Sequence of protein 2:
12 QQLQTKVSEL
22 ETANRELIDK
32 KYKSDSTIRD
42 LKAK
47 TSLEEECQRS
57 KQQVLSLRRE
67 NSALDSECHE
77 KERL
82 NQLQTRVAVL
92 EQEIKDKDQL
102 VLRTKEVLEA

Residue-level contacts at the interface:
Residue I95 in protein 2 is in contact with residue E94 in protein 1 (closest heavy-atom distance 3.8 Å).
Residue Q12 in protein 2 interacts with residue Q15 in protein 1 (closest heavy-atom distance 3.4 Å).
Residue L21 in protein 2 is in contact with residue L21 in protein 1 (closest heavy-atom distance 3.3 Å).
Residue N67 in protein 2 contacts residue E66 in protein 1 (closest heavy-atom distance 2.8 Å).
Residue E22 in protein 2 interacts with residue L21 in protein 1 (closest heavy-atom distance 3.7 Å).
Residue K17 in protein 2 contacts residue V18 in protein 1 (closest heavy-atom distance 3.7 Å).
Residue L70 in protein 2 contacts residue L70 in protein 1 (closest heavy-atom distance 3.7 Å).
Residue N25 in protein 2 contacts residue N25 in protein 1 (closest heavy-atom distance 3.1 Å).
Residue K77 in protein 2 is in contact with residue K77 in protein 1 (closest heavy-atom distance 3.7 Å).
Residue C74 in protein 2 interacts with residue K77 in protein 1 (closest heavy-atom distance 3.1 Å).
Residue I39 in protein 2 is in contact with residue I39 in protein 1 (closest heavy-atom distance 3.5 Å).
Residue Q59 in protein 2 contacts residue V60 in protein 1 (closest heavy-atom distance 3.6 Å).
Residue D99 in protein 2 contacts residue K98 in protein 1 (closest heavy-atom distance 3.1 Å).
Residue K77 in protein 2 is in contact with residue E78 in protein 1 (closest heavy-atom distance 3.6 Å).
Residue K77 in protein 2 interacts with residue C74 in protein 1 (closest heavy-atom distance 3.4 Å).
Residue C74 in protein 2 interacts with residue C74 in protein 1 (closest heavy-atom distance 3.0 Å).
Residue N25 in protein 2 is in contact with residue A24 in protein 1 (closest heavy-atom distance 3.5 Å).
Residue V60 in protein 2 interacts with residue V60 in protein 1 (closest heavy-atom distance 3.5 Å).
Residue L28 in protein 2 is in contact with residue N25 in protein 1 (closest heavy-atom distance 3.0 Å).
Residue L70 in protein 2 contacts residue N67 in protein 1 (closest heavy-atom distance 3.6 Å).
Residue L49 in protein 2 interacts with residue L49 in protein 1 (closest heavy-atom distance 3.8 Å).
Residue K98 in protein 2 is in contact with residue D99 in protein 1 (closest heavy-atom distance 2.9 Å).
Residue K17 in protein 2 is in contact with residue E22 in protein 1 (closest heavy-atom distance 2.9 Å).
Residue I95 in protein 2 contacts residue I95 in protein 1 (closest heavy-atom distance 3.8 Å).
Residue C53 in protein 2 contacts residue L49 in protein 1 (closest heavy-atom distance 3.6 Å).
Residue V60 in protein 2 interacts with residue Q59 in protein 1 (closest heavy-atom distance 3.2 Å).
Residue Q85 in protein 2 is in contact with residue L84 in protein 1 (closest heavy-atom distance 3.8 Å).
Residue L91 in protein 2 contacts residue I95 in protein 1 (closest heavy-atom distance 3.4 Å).
Residue L91 in protein 2 is in contact with residue E92 in protein 1 (closest heavy-atom distance 3.8 Å).
Residue E92 in protein 2 interacts with residue R87 in protein 1 (closest heavy-atom distance 3.2 Å).
Residue L63 in protein 2 is in contact with residue N67 in protein 1 (closest heavy-atom distance 3.5 Å).
Residue V88 in protein 2 interacts with residue V88 in protein 1 (closest heavy-atom distance 3.8 Å).
Residue E50 in protein 2 interacts with residue L49 in protein 1 (closest heavy-atom distance 3.6 Å).
Residue C74 in protein 2 interacts with residue L70 in protein 1 (closest heavy-atom distance 3.5 Å).
Residue N67 in protein 2 is in contact with residue L70 in protein 1 (closest heavy-atom distance 3.0 Å).
Residue Q59 in protein 2 interacts with residue R64 in protein 1 (closest heavy-atom distance 3.0 Å).
Residue I95 in protein 2 contacts residue L91 in protein 1 (closest heavy-atom distance 3.7 Å).
Residue V18 in protein 2 is in contact with residue V18 in protein 1 (closest heavy-atom distance 3.6 Å).
Residue Q15 in protein 2 contacts residue L14 in protein 1 (closest heavy-atom distance 3.0 Å).
Residue V60 in protein 2 interacts with residue L63 in protein 1 (closest heavy-atom distance 3.7 Å).
Residue E78 in protein 2 is in contact with residue K77 in protein 1 (closest heavy-atom distance 3.1 Å).
Residue C53 in protein 2 is in contact with residue C53 in protein 1 (closest heavy-atom distance 2.1 Å).
Residue I95 in protein 2 is in contact with residue K98 in protein 1 (closest heavy-atom distance 3.8 Å).
Residue E94 in protein 2 interacts with residue I95 in protein 1 (closest heavy-atom distance 3.4 Å).
Residue E66 in protein 2 interacts with residue N67 in protein 1 (closest heavy-atom distance 3.4 Å).
Residue L63 in protein 2 is in contact with residue R64 in protein 1 (closest heavy-atom distance 3.8 Å).
Residue L49 in protein 2 is in contact with residue C53 in protein 1 (closest heavy-atom distance 3.4 Å).
Residue L63 in protein 2 interacts with residue V60 in protein 1 (closest heavy-atom distance 3.6 Å).
Residue R87 in protein 2 is in contact with residue E92 in protein 1 (closest heavy-atom distance 3.4 Å).
Residue L84 in protein 2 is in contact with residue L84 in protein 1 (closest heavy-atom distance 3.8 Å).
Residue L21 in protein 2 contacts residue V18 in protein 1 (closest heavy-atom distance 3.4 Å).
Residue E73 in protein 2 contacts residue C74 in protein 1 (closest heavy-atom distance 3.8 Å).
Residue I39 in protein 2 interacts with residue S35 in protein 1 (closest heavy-atom distance 3.7 Å).
Residue N25 in protein 2 interacts with residue L21 in protein 1 (closest heavy-atom distance 3.3 Å).
Residue L42 in protein 2 is in contact with residue L42 in protein 1 (closest heavy-atom distance 3.7 Å).
Residue V102 in protein 2 interacts with residue V102 in protein 1 (closest heavy-atom distance 3.8 Å).
Residue N67 in protein 2 interacts with residue N67 in protein 1 (closest heavy-atom distance 3.3 Å).
Residue S56 in protein 2 is in contact with residue S56 in protein 1 (closest heavy-atom distance 3.1 Å).
Residue R64 in protein 2 is in contact with residue Q59 in protein 1 (closest heavy-atom distance 2.7 Å).
Residue L63 in protein 2 contacts residue L63 in protein 1 (closest heavy-atom distance 3.8 Å).

The following describes two proteins that form a bound complex.

Sequence of protein 1:
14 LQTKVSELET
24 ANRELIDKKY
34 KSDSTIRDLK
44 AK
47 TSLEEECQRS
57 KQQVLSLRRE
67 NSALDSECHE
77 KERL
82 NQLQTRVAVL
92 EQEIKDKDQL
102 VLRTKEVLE